Residue-level contacts at the interface:
Residue E153 in the first protein contacts residue L239 in the second protein (closest heavy-atom distance 5.0 Å).

Sequence of the first protein:
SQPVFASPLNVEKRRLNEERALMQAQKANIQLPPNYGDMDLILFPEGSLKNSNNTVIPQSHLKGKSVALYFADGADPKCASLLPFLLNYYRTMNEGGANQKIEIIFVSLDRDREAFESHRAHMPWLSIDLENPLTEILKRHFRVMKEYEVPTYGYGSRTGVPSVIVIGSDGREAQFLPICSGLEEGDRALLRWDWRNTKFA

Sequence of the second protein:
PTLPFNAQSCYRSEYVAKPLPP

These two protein chains interact to form a complex.